Contacts between the two chains:
Residue R245 in chain B contacts residue C196 in chain A (closest heavy-atom distance 4.3 Å).
Residue Y5 in chain B interacts with residue Y25 in chain A (closest heavy-atom distance 3.0 Å).
Residue Y221 in chain B interacts with residue H199 in chain A (closest heavy-atom distance 2.3 Å).
Residue Y221 in chain B contacts residue F20 in chain A (closest heavy-atom distance 4.0 Å).
Residue T34 in chain B is in contact with residue R46 in chain A (closest heavy-atom distance 4.3 Å).
Residue Y5 in chain B interacts with residue R46 in chain A (closest heavy-atom distance 3.9 Å).
Residue K6 in chain B contacts residue Y25 in chain A (closest heavy-atom distance 3.3 Å).
Residue R80 in chain B is in contact with residue L168 in chain A (closest heavy-atom distance 3.9 Å).
Residue Y221 in chain B interacts with residue C196 in chain A (closest heavy-atom distance 3.5 Å).
Residue Q106 in chain B contacts residue F167 in chain A (closest heavy-atom distance 3.6 Å).
Residue I2 in chain B interacts with residue Y25 in chain A (closest heavy-atom distance 4.4 Å).
Residue D38 in chain B interacts with residue R27 in chain A (closest heavy-atom distance 2.9 Å).
Residue R224 in chain B is in contact with residue G24 in chain A (closest heavy-atom distance 4.2 Å).
Residue P220 in chain B is in contact with residue D18 in chain A (closest heavy-atom distance 3.1 Å).
Residue T34 in chain B interacts with residue P169 in chain A (closest heavy-atom distance 3.4 Å).
Residue D217 in chain B interacts with residue R200 in chain A (closest heavy-atom distance 3.8 Å).
Residue R105 in chain B contacts residue F167 in chain A (closest heavy-atom distance 3.6 Å).
Residue S3 in chain B is in contact with residue Y25 in chain A (closest heavy-atom distance 3.0 Å).
Residue K6 in chain B is in contact with residue R46 in chain A (closest heavy-atom distance 3.8 Å).
Residue L243 in chain B contacts residue Y25 in chain A (closest heavy-atom distance 3.1 Å).
Residue Q106 in chain B interacts with residue L120 in chain A (closest heavy-atom distance 4.3 Å).
Residue T34 in chain B interacts with residue F167 in chain A (closest heavy-atom distance 3.1 Å).
Residue F242 in chain B contacts residue Y25 in chain A (closest heavy-atom distance 3.6 Å).
Residue T34 in chain B is in contact with residue L168 in chain A (closest heavy-atom distance 4.5 Å).
Residue P220 in chain B contacts residue L123 in chain A (closest heavy-atom distance 3.8 Å).
Residue D4 in chain B interacts with residue L22 in chain A (closest heavy-atom distance 2.9 Å).
Residue R80 in chain B contacts residue E170 in chain A (closest heavy-atom distance 2.6 Å).
Residue C247 in chain B is in contact with residue S43 in chain A (closest heavy-atom distance 4.2 Å).
Residue Y221 in chain B contacts residue G19 in chain A (closest heavy-atom distance 2.5 Å).
Residue R224 in chain B contacts residue S21 in chain A (closest heavy-atom distance 3.2 Å).
Residue Y221 in chain B contacts residue S198 in chain A (closest heavy-atom distance 4.4 Å).
Residue P220 in chain B interacts with residue P124 in chain A (closest heavy-atom distance 4.1 Å).
Residue D4 in chain B contacts residue R46 in chain A (closest heavy-atom distance 2.9 Å).
Residue N1 in chain B contacts residue F20 in chain A (closest heavy-atom distance 4.6 Å).
Residue Y5 in chain B interacts with residue L120 in chain A (closest heavy-atom distance 3.1 Å).
Residue A244 in chain B interacts with residue Y25 in chain A (closest heavy-atom distance 3.0 Å).
Residue R224 in chain B contacts residue S198 in chain A (closest heavy-atom distance 4.0 Å).
Residue D38 in chain B contacts residue R46 in chain A (closest heavy-atom distance 2.8 Å).
Residue S246 in chain B is in contact with residue C196 in chain A (closest heavy-atom distance 4.6 Å).
Residue H165 in chain B is in contact with residue E125 in chain A (closest heavy-atom distance 3.8 Å).
Residue N1 in chain B contacts residue L123 in chain A (closest heavy-atom distance 3.2 Å).
Residue C247 in chain B is in contact with residue C196 in chain A (closest heavy-atom distance 2.0 Å).
Residue Q223 in chain B contacts residue R200 in chain A (closest heavy-atom distance 3.4 Å).
Residue D4 in chain B interacts with residue S121 in chain A (closest heavy-atom distance 2.4 Å).
Residue N131 in chain B is in contact with residue L123 in chain A (closest heavy-atom distance 3.4 Å).
Residue N1 in chain B contacts residue S121 in chain A (closest heavy-atom distance 3.2 Å).
Residue R80 in chain B interacts with residue Y94 in chain A (closest heavy-atom distance 3.8 Å).
Residue D4 in chain B is in contact with residue T119 in chain A (closest heavy-atom distance 3.5 Å).
Residue D4 in chain B is in contact with residue L120 in chain A (closest heavy-atom distance 2.8 Å).
Residue R80 in chain B interacts with residue Q98 in chain A (closest heavy-atom distance 3.0 Å).
Residue T34 in chain B interacts with residue R27 in chain A (closest heavy-atom distance 3.7 Å).
Residue Y221 in chain B interacts with residue S21 in chain A (closest heavy-atom distance 3.1 Å).
Residue R105 in chain B interacts with residue R27 in chain A (closest heavy-atom distance 3.0 Å).
Residue D132 in chain B contacts residue L123 in chain A (closest heavy-atom distance 4.5 Å).
Residue R224 in chain B contacts residue L23 in chain A (closest heavy-atom distance 3.9 Å).
Residue Y221 in chain B contacts residue D18 in chain A (closest heavy-atom distance 3.1 Å).
Residue R224 in chain B contacts residue L22 in chain A (closest heavy-atom distance 2.7 Å).
Residue D4 in chain B contacts residue Y25 in chain A (closest heavy-atom distance 3.9 Å).
Residue R224 in chain B contacts residue C196 in chain A (closest heavy-atom distance 3.5 Å).
Residue C247 in chain B interacts with residue L23 in chain A (closest heavy-atom distance 3.6 Å).

The following describes two proteins that form a bound complex.

Sequence of chain A:
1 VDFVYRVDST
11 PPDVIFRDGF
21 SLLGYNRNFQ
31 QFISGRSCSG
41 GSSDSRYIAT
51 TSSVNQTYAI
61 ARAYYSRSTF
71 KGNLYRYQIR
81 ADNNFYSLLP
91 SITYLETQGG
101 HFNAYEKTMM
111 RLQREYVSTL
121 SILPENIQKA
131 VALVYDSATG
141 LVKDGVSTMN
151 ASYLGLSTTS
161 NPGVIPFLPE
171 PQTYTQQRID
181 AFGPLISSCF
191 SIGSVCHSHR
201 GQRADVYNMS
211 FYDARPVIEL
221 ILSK

Sequence of chain B:
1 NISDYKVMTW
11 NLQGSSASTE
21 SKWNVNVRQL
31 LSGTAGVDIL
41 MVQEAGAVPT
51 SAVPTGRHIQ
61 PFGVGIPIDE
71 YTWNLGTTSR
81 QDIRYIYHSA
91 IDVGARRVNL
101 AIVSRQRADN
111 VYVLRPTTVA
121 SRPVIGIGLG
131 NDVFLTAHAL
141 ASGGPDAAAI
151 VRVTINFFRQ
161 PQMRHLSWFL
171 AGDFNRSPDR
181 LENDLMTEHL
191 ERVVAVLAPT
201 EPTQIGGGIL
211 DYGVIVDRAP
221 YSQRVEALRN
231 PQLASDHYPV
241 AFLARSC